Sequence of chain A:
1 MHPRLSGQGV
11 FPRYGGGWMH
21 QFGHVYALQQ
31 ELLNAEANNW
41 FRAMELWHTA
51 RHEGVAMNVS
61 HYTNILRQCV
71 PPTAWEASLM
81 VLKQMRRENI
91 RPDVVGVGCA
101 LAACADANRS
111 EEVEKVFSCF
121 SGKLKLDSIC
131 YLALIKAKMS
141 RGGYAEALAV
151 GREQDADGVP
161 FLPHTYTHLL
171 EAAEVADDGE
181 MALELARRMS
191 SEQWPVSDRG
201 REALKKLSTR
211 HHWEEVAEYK

The following describes two proteins that form a bound complex.

Interface contacts:
Residue R368 in chain B interacts with residue G16 in chain A (closest heavy-atom distance 3.8 Å).
Residue M507 in chain B is in contact with residue G15 in chain A (closest heavy-atom distance 3.7 Å).
Residue P505 in chain B contacts residue F22 in chain A (closest heavy-atom distance 3.6 Å).
Residue P505 in chain B interacts with residue G54 in chain A (closest heavy-atom distance 3.4 Å).
Residue D462 in chain B is in contact with residue W18 in chain A (closest heavy-atom distance 3.4 Å).
Residue P463 in chain B contacts residue H20 in chain A (closest heavy-atom distance 3.4 Å).
Residue R384 in chain B contacts residue H52 in chain A (closest heavy-atom distance 4.1 Å).
Residue S516 in chain B interacts with residue L5 in chain A (closest heavy-atom distance 4.2 Å).
Residue G510 in chain B interacts with residue S60 in chain A (closest heavy-atom distance 3.3 Å).
Residue R413 in chain B contacts residue Q21 in chain A (closest heavy-atom distance 3.4 Å).
Residue W509 in chain B interacts with residue Y26 in chain A (closest heavy-atom distance 3.6 Å).
Residue W509 in chain B interacts with residue Q29 in chain A (closest heavy-atom distance 3.2 Å).
Residue M507 in chain B contacts residue P12 in chain A (closest heavy-atom distance 3.8 Å).
Residue F407 in chain B interacts with residue Q21 in chain A (closest heavy-atom distance 3.9 Å).
Residue R413 in chain B contacts residue H20 in chain A (closest heavy-atom distance 3.6 Å).
Residue E508 in chain B is in contact with residue N58 in chain A (closest heavy-atom distance 2.9 Å).
Residue G510 in chain B contacts residue N58 in chain A (closest heavy-atom distance 3.4 Å).
Residue W509 in chain B is in contact with residue N58 in chain A (closest heavy-atom distance 4.2 Å).
Residue I511 in chain B interacts with residue S60 in chain A (closest heavy-atom distance 3.9 Å).
Residue P505 in chain B interacts with residue V55 in chain A (closest heavy-atom distance 3.8 Å).
Residue G510 in chain B contacts residue L33 in chain A (closest heavy-atom distance 4.2 Å).
Residue I511 in chain B is in contact with residue N58 in chain A (closest heavy-atom distance 3.9 Å).
Residue P515 in chain B contacts residue V10 in chain A (closest heavy-atom distance 3.3 Å).
Residue E409 in chain B is in contact with residue M19 in chain A (closest heavy-atom distance 4.1 Å).
Residue K458 in chain B is in contact with residue G17 in chain A (closest heavy-atom distance 3.8 Å).
Residue F502 in chain B interacts with residue M19 in chain A (closest heavy-atom distance 4.3 Å).
Residue P505 in chain B contacts residue V25 in chain A (closest heavy-atom distance 3.9 Å).
Residue M507 in chain B interacts with residue Y14 in chain A (closest heavy-atom distance 4.0 Å).
Residue I411 in chain B interacts with residue F22 in chain A (closest heavy-atom distance 3.6 Å).
Residue W503 in chain B contacts residue F22 in chain A (closest heavy-atom distance 3.7 Å).
Residue N367 in chain B is in contact with residue Y14 in chain A (closest heavy-atom distance 3.6 Å).
Residue N513 in chain B is in contact with residue Y14 in chain A (closest heavy-atom distance 3.9 Å).
Residue A504 in chain B contacts residue F22 in chain A (closest heavy-atom distance 3.6 Å).
Residue D364 in chain B contacts residue Y14 in chain A (closest heavy-atom distance 3.3 Å).
Residue P515 in chain B is in contact with residue L5 in chain A (closest heavy-atom distance 3.7 Å).
Residue P505 in chain B interacts with residue A56 in chain A (closest heavy-atom distance 3.1 Å).
Residue D462 in chain B interacts with residue H20 in chain A (closest heavy-atom distance 3.1 Å).
Residue M410 in chain B interacts with residue F22 in chain A (closest heavy-atom distance 3.9 Å).
Residue T464 in chain B interacts with residue W18 in chain A (closest heavy-atom distance 3.8 Å).
Residue W509 in chain B contacts residue L33 in chain A (closest heavy-atom distance 3.3 Å).
Residue F502 in chain B contacts residue Y14 in chain A (closest heavy-atom distance 4.1 Å).
Residue E508 in chain B is in contact with residue Y14 in chain A (closest heavy-atom distance 3.5 Å).
Residue D364 in chain B contacts residue R13 in chain A (closest heavy-atom distance 3.0 Å).
Residue W509 in chain B is in contact with residue F11 in chain A (closest heavy-atom distance 3.7 Å).
Residue R368 in chain B is in contact with residue G15 in chain A (closest heavy-atom distance 4.1 Å).
Residue E416 in chain B contacts residue H20 in chain A (closest heavy-atom distance 3.1 Å).
Residue G412 in chain B interacts with residue F22 in chain A (closest heavy-atom distance 3.9 Å).
Residue Y520 in chain B interacts with residue L5 in chain A (closest heavy-atom distance 4.0 Å).
Residue I411 in chain B is in contact with residue Q21 in chain A (closest heavy-atom distance 3.8 Å).
Residue W509 in chain B is in contact with residue H61 in chain A (closest heavy-atom distance 4.2 Å).
Residue N513 in chain B interacts with residue P12 in chain A (closest heavy-atom distance 3.3 Å).
Residue F502 in chain B is in contact with residue G15 in chain A (closest heavy-atom distance 3.6 Å).
Residue M507 in chain B interacts with residue Q29 in chain A (closest heavy-atom distance 3.7 Å).
Residue L361 in chain B contacts residue R13 in chain A (closest heavy-atom distance 3.5 Å).
Residue K458 in chain B interacts with residue W18 in chain A (closest heavy-atom distance 3.2 Å).
Residue L459 in chain B is in contact with residue Q8 in chain A (closest heavy-atom distance 3.5 Å).
Residue I411 in chain B is in contact with residue M19 in chain A (closest heavy-atom distance 3.8 Å).
Residue W509 in chain B is in contact with residue Q30 in chain A (closest heavy-atom distance 4.1 Å).
Residue Q506 in chain B contacts residue A56 in chain A (closest heavy-atom distance 3.8 Å).
Residue R368 in chain B is in contact with residue Y14 in chain A (closest heavy-atom distance 2.5 Å).

Sequence of chain B:
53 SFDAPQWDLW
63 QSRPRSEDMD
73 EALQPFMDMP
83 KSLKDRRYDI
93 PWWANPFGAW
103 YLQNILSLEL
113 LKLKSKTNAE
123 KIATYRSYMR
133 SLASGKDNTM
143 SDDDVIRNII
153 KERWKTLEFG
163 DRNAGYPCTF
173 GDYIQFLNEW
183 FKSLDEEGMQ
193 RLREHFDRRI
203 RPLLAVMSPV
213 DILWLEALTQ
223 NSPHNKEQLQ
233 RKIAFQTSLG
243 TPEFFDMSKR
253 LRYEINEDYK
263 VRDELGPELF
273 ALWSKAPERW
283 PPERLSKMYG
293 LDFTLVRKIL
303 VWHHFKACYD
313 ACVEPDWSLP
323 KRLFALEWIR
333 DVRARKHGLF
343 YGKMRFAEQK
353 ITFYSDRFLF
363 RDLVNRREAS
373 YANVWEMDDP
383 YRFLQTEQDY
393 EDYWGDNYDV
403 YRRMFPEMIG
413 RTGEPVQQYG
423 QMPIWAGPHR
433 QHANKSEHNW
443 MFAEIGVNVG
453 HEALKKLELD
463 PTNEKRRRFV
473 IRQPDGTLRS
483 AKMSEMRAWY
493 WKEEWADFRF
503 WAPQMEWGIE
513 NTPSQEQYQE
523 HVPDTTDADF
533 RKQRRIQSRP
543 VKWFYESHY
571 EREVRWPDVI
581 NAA